The following describes two proteins that form a bound complex.

Interface contacts:
Residue Y78 in chain A is in contact with residue Q4 in chain B (closest heavy-atom distance 3.1 Å).
Residue N174 in chain A interacts with residue S6 in chain B (closest heavy-atom distance 3.5 Å).
Residue K195 in chain A contacts residue G1 in chain B (closest heavy-atom distance 3.4 Å).
Residue G194 in chain A contacts residue C3 in chain B (closest heavy-atom distance 2.8 Å).
Residue N174 in chain A interacts with residue R5 in chain B (closest heavy-atom distance 3.6 Å).
Residue S192 in chain A contacts residue R5 in chain B (closest heavy-atom distance 3.1 Å).
Residue F193 in chain A contacts residue F2 in chain B (closest heavy-atom distance 4.2 Å).
Residue G194 in chain A contacts residue F2 in chain B (closest heavy-atom distance 3.5 Å).
Residue L155 in chain A contacts residue F2 in chain B (closest heavy-atom distance 3.8 Å).
Residue S172 in chain A is in contact with residue R5 in chain B (closest heavy-atom distance 2.8 Å).
Residue P154 in chain A is in contact with residue F2 in chain B (closest heavy-atom distance 4.6 Å).
Residue H41 in chain A contacts residue Q4 in chain B (closest heavy-atom distance 3.5 Å).
Residue D171 in chain A is in contact with residue R5 in chain B (closest heavy-atom distance 3.0 Å).
Residue L83 in chain A is in contact with residue Q4 in chain B (closest heavy-atom distance 3.7 Å).
Residue L155 in chain A contacts residue D14 in chain B (closest heavy-atom distance 3.6 Å).
Residue A196 in chain A contacts residue C3 in chain B (closest heavy-atom distance 3.9 Å).
Residue S192 in chain A is in contact with residue C3 in chain B (closest heavy-atom distance 4.5 Å).
Residue H41 in chain A is in contact with residue S6 in chain B (closest heavy-atom distance 3.6 Å).
Residue F193 in chain A contacts residue Q4 in chain B (closest heavy-atom distance 3.7 Å).
Residue C173 in chain A is in contact with residue R5 in chain B (closest heavy-atom distance 3.6 Å).
Residue H41 in chain A interacts with residue R5 in chain B (closest heavy-atom distance 3.7 Å).
Residue F193 in chain A is in contact with residue C3 in chain B (closest heavy-atom distance 3.2 Å).
Residue F193 in chain A contacts residue R5 in chain B (closest heavy-atom distance 4.0 Å).
Residue G175 in chain A contacts residue S6 in chain B (closest heavy-atom distance 3.4 Å).
Residue L24 in chain A is in contact with residue I7 in chain B (closest heavy-atom distance 3.3 Å).
Residue K195 in chain A interacts with residue R5 in chain B (closest heavy-atom distance 3.3 Å).
Residue L151 in chain A interacts with residue F2 in chain B (closest heavy-atom distance 4.7 Å).
Residue G175 in chain A is in contact with residue R5 in chain B (closest heavy-atom distance 2.7 Å).
Residue N79 in chain A is in contact with residue Q4 in chain B (closest heavy-atom distance 4.3 Å).
Residue N174 in chain A is in contact with residue I7 in chain B (closest heavy-atom distance 3.5 Å).
Residue S177 in chain A contacts residue S6 in chain B (closest heavy-atom distance 3.0 Å).
Residue D176 in chain A is in contact with residue R5 in chain B (closest heavy-atom distance 3.3 Å).
Residue G205 in chain A interacts with residue R5 in chain B (closest heavy-atom distance 3.9 Å).
Residue L83 in chain A contacts residue F12 in chain B (closest heavy-atom distance 3.7 Å).
Residue G194 in chain A is in contact with residue R5 in chain B (closest heavy-atom distance 3.5 Å).
Residue C198 in chain A contacts residue R5 in chain B (closest heavy-atom distance 3.7 Å).
Residue N174 in chain A contacts residue Q4 in chain B (closest heavy-atom distance 4.7 Å).
Residue G175 in chain A is in contact with residue I7 in chain B (closest heavy-atom distance 3.6 Å).
Residue S192 in chain A interacts with residue Q4 in chain B (closest heavy-atom distance 3.5 Å).
Residue C42 in chain A is in contact with residue S6 in chain B (closest heavy-atom distance 4.7 Å).
Residue V191 in chain A interacts with residue R5 in chain B (closest heavy-atom distance 4.2 Å).
Residue M131 in chain A is in contact with residue I7 in chain B (closest heavy-atom distance 3.4 Å).
Residue Y152 in chain A contacts residue F2 in chain B (closest heavy-atom distance 3.8 Å).
Residue F25 in chain A contacts residue I7 in chain B (closest heavy-atom distance 2.9 Å).
Residue S177 in chain A interacts with residue Q4 in chain B (closest heavy-atom distance 4.0 Å).
Residue D153 in chain A is in contact with residue F2 in chain B (closest heavy-atom distance 3.8 Å).
Residue L82 in chain A contacts residue F12 in chain B (closest heavy-atom distance 4.5 Å).
Residue G194 in chain A is in contact with residue G1 in chain B (closest heavy-atom distance 4.0 Å).
Residue N174 in chain A is in contact with residue P9 in chain B (closest heavy-atom distance 3.5 Å).
Residue K195 in chain A contacts residue F2 in chain B (closest heavy-atom distance 3.8 Å).
Residue F25 in chain A is in contact with residue S6 in chain B (closest heavy-atom distance 3.5 Å).
Residue N174 in chain A interacts with residue C3 in chain B (closest heavy-atom distance 4.8 Å).
Residue P197 in chain A contacts residue R5 in chain B (closest heavy-atom distance 4.8 Å).
Residue L125 in chain A is in contact with residue I7 in chain B (closest heavy-atom distance 4.0 Å).
Residue S177 in chain A interacts with residue R5 in chain B (closest heavy-atom distance 2.7 Å).
Residue C26 in chain A is in contact with residue S6 in chain B (closest heavy-atom distance 3.6 Å).
Residue L83 in chain A interacts with residue F2 in chain B (closest heavy-atom distance 4.0 Å).
Residue D86 in chain A interacts with residue Q4 in chain B (closest heavy-atom distance 4.2 Å).
Residue H41 in chain A is in contact with residue I10 in chain B (closest heavy-atom distance 4.0 Å).
Residue A196 in chain A interacts with residue G1 in chain B (closest heavy-atom distance 3.0 Å).

Sequence of chain B:
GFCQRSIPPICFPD

Sequence of chain A:
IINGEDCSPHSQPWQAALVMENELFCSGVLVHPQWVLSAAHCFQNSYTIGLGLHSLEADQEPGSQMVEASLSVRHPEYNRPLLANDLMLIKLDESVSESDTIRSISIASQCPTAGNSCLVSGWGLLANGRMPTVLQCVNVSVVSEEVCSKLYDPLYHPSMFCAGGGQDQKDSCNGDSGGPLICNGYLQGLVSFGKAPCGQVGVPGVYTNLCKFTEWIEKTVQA